Sequence of protein 1:
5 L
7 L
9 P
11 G

Sequence of protein 2:
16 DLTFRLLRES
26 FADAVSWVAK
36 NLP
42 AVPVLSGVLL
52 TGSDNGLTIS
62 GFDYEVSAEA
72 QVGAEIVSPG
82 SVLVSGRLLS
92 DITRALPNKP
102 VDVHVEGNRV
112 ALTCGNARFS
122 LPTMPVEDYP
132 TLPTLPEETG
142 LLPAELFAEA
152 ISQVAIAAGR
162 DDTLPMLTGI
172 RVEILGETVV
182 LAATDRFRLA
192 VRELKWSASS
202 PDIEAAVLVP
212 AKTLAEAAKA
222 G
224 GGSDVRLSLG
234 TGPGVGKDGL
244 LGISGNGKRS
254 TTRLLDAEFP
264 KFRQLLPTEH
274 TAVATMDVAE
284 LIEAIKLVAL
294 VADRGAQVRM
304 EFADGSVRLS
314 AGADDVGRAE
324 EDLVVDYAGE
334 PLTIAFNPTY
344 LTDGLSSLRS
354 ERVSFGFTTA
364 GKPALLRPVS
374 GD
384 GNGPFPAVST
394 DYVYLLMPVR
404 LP

These two protein chains interact to form a complex.

Residue-level contacts at the interface:
Residue R189 in protein 2 interacts with residue L5 in protein 1 (closest heavy-atom distance 3.7 Å).
Residue T185 in protein 2 is in contact with residue L7 in protein 1 (closest heavy-atom distance 4.1 Å).
Residue L268 in protein 2 interacts with residue L7 in protein 1 (closest heavy-atom distance 3.7 Å).
Residue L398 in protein 2 interacts with residue L5 in protein 1 (closest heavy-atom distance 4.5 Å).
Residue L190 in protein 2 contacts residue L5 in protein 1 (closest heavy-atom distance 3.8 Å).
Residue F188 in protein 2 contacts residue L5 in protein 1 (closest heavy-atom distance 3.7 Å).
Residue P366 in protein 2 contacts residue L5 in protein 1 (closest heavy-atom distance 4.0 Å).
Residue P263 in protein 2 contacts residue P9 in protein 1 (closest heavy-atom distance 4.7 Å).
Residue L268 in protein 2 contacts residue L5 in protein 1 (closest heavy-atom distance 4.6 Å).
Residue P263 in protein 2 interacts with residue L7 in protein 1 (closest heavy-atom distance 4.2 Å).
Residue K264 in protein 2 contacts residue L7 in protein 1 (closest heavy-atom distance 3.8 Å).
Residue L399 in protein 2 is in contact with residue L5 in protein 1 (closest heavy-atom distance 4.6 Å).
Residue R187 in protein 2 interacts with residue L5 in protein 1 (closest heavy-atom distance 2.8 Å).
Residue R187 in protein 2 interacts with residue L7 in protein 1 (closest heavy-atom distance 4.5 Å).
Residue T185 in protein 2 contacts residue L5 in protein 1 (closest heavy-atom distance 3.7 Å).
Residue F265 in protein 2 contacts residue L7 in protein 1 (closest heavy-atom distance 4.5 Å).
Residue M400 in protein 2 interacts with residue L5 in protein 1 (closest heavy-atom distance 3.7 Å).
Residue R187 in protein 2 contacts residue G11 in protein 1 (closest heavy-atom distance 3.6 Å).